Sequence of protein 1:
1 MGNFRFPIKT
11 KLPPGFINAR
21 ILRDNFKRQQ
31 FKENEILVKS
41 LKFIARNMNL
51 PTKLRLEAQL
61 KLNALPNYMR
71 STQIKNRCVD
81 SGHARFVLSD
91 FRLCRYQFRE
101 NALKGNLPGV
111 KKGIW

Sequence of protein 2:
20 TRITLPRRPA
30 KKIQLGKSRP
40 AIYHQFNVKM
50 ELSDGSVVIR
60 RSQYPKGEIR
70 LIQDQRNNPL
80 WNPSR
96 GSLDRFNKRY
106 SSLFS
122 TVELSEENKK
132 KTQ

This data describes a binding interaction between two proteins.

Interface contacts:
Residue L56 in protein 1 interacts with residue S110 in protein 2 (closest heavy-atom distance 4.7 Å).
Residue M48 in protein 1 contacts residue S107 in protein 2 (closest heavy-atom distance 5.0 Å).
Residue L56 in protein 1 interacts with residue E124 in protein 2 (closest heavy-atom distance 4.8 Å).
Residue T52 in protein 1 interacts with residue L108 in protein 2 (closest heavy-atom distance 3.5 Å).
Residue L56 in protein 1 is in contact with residue E127 in protein 2 (closest heavy-atom distance 4.2 Å).
Residue L56 in protein 1 interacts with residue E128 in protein 2 (closest heavy-atom distance 4.2 Å).
Residue R55 in protein 1 contacts residue L108 in protein 2 (closest heavy-atom distance 3.2 Å).
Residue L60 in protein 1 interacts with residue E127 in protein 2 (closest heavy-atom distance 3.5 Å).
Residue T52 in protein 1 is in contact with residue S110 in protein 2 (closest heavy-atom distance 4.3 Å).
Residue L60 in protein 1 interacts with residue E128 in protein 2 (closest heavy-atom distance 4.1 Å).